Interface contacts:
Residue R431 in chain A interacts with residue I435 in chain B (closest heavy-atom distance 2.5 Å).
Residue T440 in chain A is in contact with residue T440 in chain B (closest heavy-atom distance 4.7 Å).
Residue D436 in chain A is in contact with residue R431 in chain B (closest heavy-atom distance 4.2 Å).
Residue I435 in chain A contacts residue I435 in chain B (closest heavy-atom distance 4.3 Å).
Residue R431 in chain A contacts residue D436 in chain B (closest heavy-atom distance 3.5 Å).
Residue I435 in chain A interacts with residue R431 in chain B (closest heavy-atom distance 3.3 Å).
Residue N432 in chain A interacts with residue R431 in chain B (closest heavy-atom distance 4.4 Å).

Sequence of chain B:
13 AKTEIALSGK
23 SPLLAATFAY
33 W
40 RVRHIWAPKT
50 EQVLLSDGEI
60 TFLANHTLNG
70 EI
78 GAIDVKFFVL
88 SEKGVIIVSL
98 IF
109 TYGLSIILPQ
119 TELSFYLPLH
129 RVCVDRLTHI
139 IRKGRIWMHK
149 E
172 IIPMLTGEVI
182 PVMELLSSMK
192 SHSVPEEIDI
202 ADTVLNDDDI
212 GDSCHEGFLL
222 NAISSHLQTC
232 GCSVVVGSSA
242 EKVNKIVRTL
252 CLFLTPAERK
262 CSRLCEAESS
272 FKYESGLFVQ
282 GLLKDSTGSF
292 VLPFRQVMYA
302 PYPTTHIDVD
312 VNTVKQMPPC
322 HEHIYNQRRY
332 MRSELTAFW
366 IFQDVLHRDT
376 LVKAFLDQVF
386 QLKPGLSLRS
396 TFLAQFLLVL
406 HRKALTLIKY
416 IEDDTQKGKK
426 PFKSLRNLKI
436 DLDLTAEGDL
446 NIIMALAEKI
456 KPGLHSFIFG

Sequence of chain A:
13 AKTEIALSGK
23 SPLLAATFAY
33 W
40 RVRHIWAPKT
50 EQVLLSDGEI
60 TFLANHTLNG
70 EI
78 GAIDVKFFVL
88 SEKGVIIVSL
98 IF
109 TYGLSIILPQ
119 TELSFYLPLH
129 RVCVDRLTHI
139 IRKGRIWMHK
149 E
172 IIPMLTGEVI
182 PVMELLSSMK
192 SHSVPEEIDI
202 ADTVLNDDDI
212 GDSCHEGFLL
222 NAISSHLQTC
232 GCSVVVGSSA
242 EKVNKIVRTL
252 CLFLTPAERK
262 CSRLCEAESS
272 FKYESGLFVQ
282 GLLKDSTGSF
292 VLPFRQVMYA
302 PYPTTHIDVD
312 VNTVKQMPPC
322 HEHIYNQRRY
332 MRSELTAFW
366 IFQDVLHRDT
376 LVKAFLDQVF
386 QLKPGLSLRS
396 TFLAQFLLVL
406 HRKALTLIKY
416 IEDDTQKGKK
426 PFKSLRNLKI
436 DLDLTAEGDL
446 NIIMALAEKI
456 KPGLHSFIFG

These two protein chains interact to form a complex.